These two protein chains interact to form a complex.

Sequence of the first protein:
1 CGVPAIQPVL

Interface contacts:
Residue A105 in the second protein is in contact with residue V3 in the first protein (closest heavy-atom distance 4.9 Å).
Residue W14 in the second protein contacts residue P4 in the first protein (closest heavy-atom distance 3.6 Å).
Residue W14 in the second protein contacts residue G2 in the first protein (closest heavy-atom distance 4.0 Å).
Residue S11 in the second protein interacts with residue I6 in the first protein (closest heavy-atom distance 3.2 Å).
Residue E5 in the second protein interacts with residue V9 in the first protein (closest heavy-atom distance 4.1 Å).
Residue S11 in the second protein interacts with residue P4 in the first protein (closest heavy-atom distance 3.6 Å).
Residue C107 in the second protein contacts residue C1 in the first protein (closest heavy-atom distance 2.0 Å).
Residue S11 in the second protein is in contact with residue Q7 in the first protein (closest heavy-atom distance 3.9 Å).
Residue Q101 in the second protein contacts residue A5 in the first protein (closest heavy-atom distance 3.6 Å).
Residue V8 in the second protein is in contact with residue Q7 in the first protein (closest heavy-atom distance 4.3 Å).
Residue S11 in the second protein interacts with residue P8 in the first protein (closest heavy-atom distance 3.3 Å).
Residue V8 in the second protein is in contact with residue P8 in the first protein (closest heavy-atom distance 4.8 Å).
Residue S104 in the second protein is in contact with residue P4 in the first protein (closest heavy-atom distance 4.9 Å).
Residue Q101 in the second protein interacts with residue I6 in the first protein (closest heavy-atom distance 4.5 Å).
Residue P13 in the second protein is in contact with residue P4 in the first protein (closest heavy-atom distance 3.7 Å).
Residue V8 in the second protein interacts with residue V9 in the first protein (closest heavy-atom distance 3.7 Å).
Residue V122 in the second protein interacts with residue L10 in the first protein (closest heavy-atom distance 3.8 Å).
Residue A105 in the second protein contacts residue C1 in the first protein (closest heavy-atom distance 3.5 Å).
Residue W12 in the second protein is in contact with residue L10 in the first protein (closest heavy-atom distance 4.1 Å).
Residue G10 in the second protein interacts with residue I6 in the first protein (closest heavy-atom distance 3.9 Å).
Residue C107 in the second protein contacts residue G2 in the first protein (closest heavy-atom distance 3.4 Å).
Residue P9 in the second protein interacts with residue I6 in the first protein (closest heavy-atom distance 3.8 Å).
Residue T102 in the second protein is in contact with residue I6 in the first protein (closest heavy-atom distance 4.0 Å).
Residue A105 in the second protein contacts residue G2 in the first protein (closest heavy-atom distance 2.9 Å).
Residue W12 in the second protein contacts residue P8 in the first protein (closest heavy-atom distance 3.4 Å).
Residue E5 in the second protein is in contact with residue L10 in the first protein (closest heavy-atom distance 4.0 Å).
Residue V106 in the second protein is in contact with residue G2 in the first protein (closest heavy-atom distance 4.0 Å).
Residue W14 in the second protein is in contact with residue V3 in the first protein (closest heavy-atom distance 4.6 Å).
Residue V106 in the second protein is in contact with residue C1 in the first protein (closest heavy-atom distance 3.8 Å).
Residue V8 in the second protein interacts with residue I6 in the first protein (closest heavy-atom distance 3.9 Å).

Sequence of the second protein:
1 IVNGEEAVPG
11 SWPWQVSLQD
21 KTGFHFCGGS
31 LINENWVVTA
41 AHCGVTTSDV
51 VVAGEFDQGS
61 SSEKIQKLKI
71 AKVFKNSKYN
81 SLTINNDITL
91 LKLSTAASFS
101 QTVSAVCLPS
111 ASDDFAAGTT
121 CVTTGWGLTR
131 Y